Sequence of the second protein:
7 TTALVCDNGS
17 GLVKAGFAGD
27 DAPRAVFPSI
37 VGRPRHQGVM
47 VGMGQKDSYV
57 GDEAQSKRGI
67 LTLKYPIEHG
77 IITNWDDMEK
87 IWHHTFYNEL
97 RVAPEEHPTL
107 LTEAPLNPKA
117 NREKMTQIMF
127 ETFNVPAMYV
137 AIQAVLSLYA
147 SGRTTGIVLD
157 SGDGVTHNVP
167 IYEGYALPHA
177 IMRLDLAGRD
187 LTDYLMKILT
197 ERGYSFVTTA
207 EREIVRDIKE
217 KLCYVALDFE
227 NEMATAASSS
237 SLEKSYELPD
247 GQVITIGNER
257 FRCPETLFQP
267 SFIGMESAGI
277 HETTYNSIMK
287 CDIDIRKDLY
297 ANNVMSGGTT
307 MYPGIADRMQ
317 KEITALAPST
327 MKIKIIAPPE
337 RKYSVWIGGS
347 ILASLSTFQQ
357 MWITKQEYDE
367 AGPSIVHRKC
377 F

Sequence of the first protein:
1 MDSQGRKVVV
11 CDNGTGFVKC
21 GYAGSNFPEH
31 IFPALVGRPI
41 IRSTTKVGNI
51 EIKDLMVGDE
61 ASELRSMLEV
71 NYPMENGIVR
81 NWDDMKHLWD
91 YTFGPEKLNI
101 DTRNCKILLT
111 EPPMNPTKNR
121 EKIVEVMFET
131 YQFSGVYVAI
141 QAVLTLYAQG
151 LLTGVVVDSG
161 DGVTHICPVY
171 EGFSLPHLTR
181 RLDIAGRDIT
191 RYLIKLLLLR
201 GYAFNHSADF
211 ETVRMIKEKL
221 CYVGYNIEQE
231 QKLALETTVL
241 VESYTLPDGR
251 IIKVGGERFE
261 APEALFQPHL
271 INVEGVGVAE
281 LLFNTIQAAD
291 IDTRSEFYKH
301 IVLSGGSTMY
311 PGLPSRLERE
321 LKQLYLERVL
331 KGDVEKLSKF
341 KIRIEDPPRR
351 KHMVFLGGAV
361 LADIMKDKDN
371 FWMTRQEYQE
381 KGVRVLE

Interface contacts:
Residue P116 in the first protein is in contact with residue E197 in the second protein (closest heavy-atom distance 4.8 Å).

This data describes a binding interaction between two proteins.